Sequence of the second protein:
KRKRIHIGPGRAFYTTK

Sequence of the first protein:
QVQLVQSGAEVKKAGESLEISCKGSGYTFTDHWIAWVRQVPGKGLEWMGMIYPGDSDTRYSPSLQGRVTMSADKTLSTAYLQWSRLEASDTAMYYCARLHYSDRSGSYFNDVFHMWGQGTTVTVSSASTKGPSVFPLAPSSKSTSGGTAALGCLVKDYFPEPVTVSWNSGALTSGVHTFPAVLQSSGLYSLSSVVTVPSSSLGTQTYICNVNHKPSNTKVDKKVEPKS

Interface contacts:
Residue D111 in the first protein contacts residue I7 in the second protein (closest heavy-atom distance 3.9 Å).
Residue D31 in the first protein contacts residue R4 in the second protein (closest heavy-atom distance 3.6 Å).
Residue D57 in the first protein interacts with residue Y16 in the second protein (closest heavy-atom distance 3.9 Å).
Residue D31 in the first protein is in contact with residue K5 in the second protein (closest heavy-atom distance 4.5 Å).
Residue R59 in the first protein is in contact with residue Y16 in the second protein (closest heavy-atom distance 3.5 Å).
Residue N110 in the first protein is in contact with residue I7 in the second protein (closest heavy-atom distance 3.7 Å).
Residue Y52 in the first protein interacts with residue R4 in the second protein (closest heavy-atom distance 4.0 Å).
Residue M50 in the first protein contacts residue I7 in the second protein (closest heavy-atom distance 4.6 Å).
Residue D55 in the first protein contacts residue K5 in the second protein (closest heavy-atom distance 2.9 Å).
Residue N110 in the first protein contacts residue R6 in the second protein (closest heavy-atom distance 3.5 Å).
Residue W33 in the first protein contacts residue Y16 in the second protein (closest heavy-atom distance 3.3 Å).
Residue H32 in the first protein is in contact with residue R4 in the second protein (closest heavy-atom distance 4.2 Å).
Residue D57 in the first protein is in contact with residue K5 in the second protein (closest heavy-atom distance 3.5 Å).
Residue D31 in the first protein contacts residue K3 in the second protein (closest heavy-atom distance 3.1 Å).
Residue W33 in the first protein is in contact with residue I7 in the second protein (closest heavy-atom distance 3.4 Å).
Residue Y108 in the first protein interacts with residue R4 in the second protein (closest heavy-atom distance 3.3 Å).
Residue N110 in the first protein is in contact with residue H8 in the second protein (closest heavy-atom distance 2.9 Å).
Residue L99 in the first protein is in contact with residue I7 in the second protein (closest heavy-atom distance 3.7 Å).
Residue D111 in the first protein interacts with residue H8 in the second protein (closest heavy-atom distance 3.4 Å).
Residue W33 in the first protein contacts residue K5 in the second protein (closest heavy-atom distance 3.2 Å).
Residue Y52 in the first protein interacts with residue K3 in the second protein (closest heavy-atom distance 3.9 Å).
Residue Y52 in the first protein is in contact with residue K5 in the second protein (closest heavy-atom distance 3.3 Å).

The following describes two proteins that form a bound complex.